Contacts between the two chains:
Residue D224 in chain B interacts with residue M57 in chain A (closest heavy-atom distance 5.0 Å).

This data describes a binding interaction between two proteins.

Sequence of chain B:
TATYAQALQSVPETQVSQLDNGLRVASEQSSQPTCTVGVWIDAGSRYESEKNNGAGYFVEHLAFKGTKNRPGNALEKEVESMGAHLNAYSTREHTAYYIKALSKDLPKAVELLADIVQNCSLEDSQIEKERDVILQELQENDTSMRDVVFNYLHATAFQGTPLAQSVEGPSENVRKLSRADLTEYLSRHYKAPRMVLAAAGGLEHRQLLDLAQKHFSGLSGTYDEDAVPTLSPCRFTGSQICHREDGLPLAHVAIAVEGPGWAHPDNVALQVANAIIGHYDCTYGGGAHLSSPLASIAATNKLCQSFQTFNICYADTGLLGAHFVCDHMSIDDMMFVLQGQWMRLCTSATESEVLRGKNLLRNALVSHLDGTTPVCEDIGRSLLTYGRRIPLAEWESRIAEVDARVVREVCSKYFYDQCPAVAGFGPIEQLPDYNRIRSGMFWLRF

Sequence of chain A:
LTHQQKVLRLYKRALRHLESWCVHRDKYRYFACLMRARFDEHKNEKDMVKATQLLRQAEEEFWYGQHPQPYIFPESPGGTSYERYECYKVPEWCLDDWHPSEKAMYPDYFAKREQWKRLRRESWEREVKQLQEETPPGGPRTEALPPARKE